Sequence of the second protein:
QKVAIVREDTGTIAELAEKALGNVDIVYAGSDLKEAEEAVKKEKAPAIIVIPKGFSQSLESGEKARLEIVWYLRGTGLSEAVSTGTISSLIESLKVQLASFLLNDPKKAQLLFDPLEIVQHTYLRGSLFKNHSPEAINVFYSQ

Contacts between the two chains:
Residue S100 in the first protein is in contact with residue S100 in the second protein (closest heavy-atom distance 3.1 Å).
Residue L84 in the first protein is in contact with residue F124 in the second protein (closest heavy-atom distance 4.7 Å).
Residue T87 in the first protein interacts with residue F124 in the second protein (closest heavy-atom distance 4.0 Å).
Residue D125 in the first protein is in contact with residue N150 in the second protein (closest heavy-atom distance 3.3 Å).
Residue L89 in the first protein interacts with residue S111 in the second protein (closest heavy-atom distance 4.2 Å).
Residue V107 in the first protein interacts with residue T97 in the second protein (closest heavy-atom distance 3.8 Å).
Residue F124 in the first protein interacts with residue T95 in the second protein (closest heavy-atom distance 3.8 Å).
Residue Q121 in the first protein contacts residue Y153 in the second protein (closest heavy-atom distance 3.6 Å).
Residue G88 in the first protein contacts residue L123 in the second protein (closest heavy-atom distance 4.0 Å).
Residue G96 in the first protein contacts residue E103 in the second protein (closest heavy-atom distance 3.7 Å).
Residue E103 in the first protein contacts residue S99 in the second protein (closest heavy-atom distance 3.6 Å).
Residue V107 in the first protein is in contact with residue V93 in the second protein (closest heavy-atom distance 3.8 Å).
Residue D125 in the first protein contacts residue E146 in the second protein (closest heavy-atom distance 3.9 Å).
Residue N150 in the first protein is in contact with residue K75 in the second protein (closest heavy-atom distance 4.6 Å).
Residue F124 in the first protein contacts residue T87 in the second protein (closest heavy-atom distance 4.0 Å).
Residue L89 in the first protein is in contact with residue L114 in the second protein (closest heavy-atom distance 3.4 Å).
Residue T97 in the first protein is in contact with residue V107 in the second protein (closest heavy-atom distance 3.8 Å).
Residue F124 in the first protein is in contact with residue E91 in the second protein (closest heavy-atom distance 3.9 Å).
Residue G88 in the first protein interacts with residue F124 in the second protein (closest heavy-atom distance 4.3 Å).
Residue L114 in the first protein contacts residue L89 in the second protein (closest heavy-atom distance 3.4 Å).
Residue P145 in the first protein is in contact with residue F124 in the second protein (closest heavy-atom distance 4.3 Å).
Residue A120 in the first protein is in contact with residue Y153 in the second protein (closest heavy-atom distance 3.9 Å).
Residue V107 in the first protein interacts with residue G96 in the second protein (closest heavy-atom distance 3.7 Å).
Residue E103 in the first protein contacts residue E103 in the second protein (closest heavy-atom distance 4.6 Å).
Residue S100 in the first protein contacts residue S104 in the second protein (closest heavy-atom distance 4.4 Å).
Residue L123 in the first protein contacts residue G88 in the second protein (closest heavy-atom distance 4.0 Å).
Residue L89 in the first protein is in contact with residue A110 in the second protein (closest heavy-atom distance 3.1 Å).
Residue S111 in the first protein is in contact with residue L89 in the second protein (closest heavy-atom distance 4.2 Å).
Residue F124 in the first protein interacts with residue G88 in the second protein (closest heavy-atom distance 4.3 Å).
Residue N150 in the first protein is in contact with residue Q121 in the second protein (closest heavy-atom distance 4.2 Å).
Residue T95 in the first protein contacts residue F124 in the second protein (closest heavy-atom distance 3.8 Å).
Residue S100 in the first protein interacts with residue E103 in the second protein (closest heavy-atom distance 3.7 Å).
Residue L123 in the first protein contacts residue L89 in the second protein (closest heavy-atom distance 4.1 Å).
Residue A110 in the first protein is in contact with residue L89 in the second protein (closest heavy-atom distance 3.1 Å).
Residue K75 in the first protein interacts with residue N150 in the second protein (closest heavy-atom distance 4.6 Å).
Residue F124 in the first protein interacts with residue P145 in the second protein (closest heavy-atom distance 4.3 Å).
Residue E103 in the first protein is in contact with residue S100 in the second protein (closest heavy-atom distance 3.7 Å).
Residue V107 in the first protein is in contact with residue A92 in the second protein (closest heavy-atom distance 4.4 Å).
Residue F124 in the first protein is in contact with residue A92 in the second protein (closest heavy-atom distance 3.8 Å).
Residue Y153 in the first protein is in contact with residue A120 in the second protein (closest heavy-atom distance 3.9 Å).
Residue T87 in the first protein is in contact with residue L123 in the second protein (closest heavy-atom distance 4.2 Å).
Residue Y153 in the first protein is in contact with residue Q121 in the second protein (closest heavy-atom distance 3.6 Å).
Residue E146 in the first protein is in contact with residue F124 in the second protein (closest heavy-atom distance 3.6 Å).
Residue A92 in the first protein is in contact with residue L123 in the second protein (closest heavy-atom distance 3.6 Å).
Residue F124 in the first protein is in contact with residue E146 in the second protein (closest heavy-atom distance 3.6 Å).
Residue N150 in the first protein is in contact with residue D125 in the second protein (closest heavy-atom distance 3.3 Å).
Residue Q121 in the first protein is in contact with residue N150 in the second protein (closest heavy-atom distance 4.2 Å).
Residue V93 in the first protein contacts residue V107 in the second protein (closest heavy-atom distance 3.8 Å).
Residue L89 in the first protein contacts residue L123 in the second protein (closest heavy-atom distance 4.1 Å).
Residue E146 in the first protein is in contact with residue D125 in the second protein (closest heavy-atom distance 3.9 Å).
Residue L123 in the first protein contacts residue A92 in the second protein (closest heavy-atom distance 3.6 Å).
Residue L123 in the first protein is in contact with residue T87 in the second protein (closest heavy-atom distance 4.2 Å).
Residue S104 in the first protein interacts with residue S100 in the second protein (closest heavy-atom distance 4.4 Å).
Residue A92 in the first protein contacts residue V107 in the second protein (closest heavy-atom distance 4.4 Å).
Residue A92 in the first protein is in contact with residue F124 in the second protein (closest heavy-atom distance 3.8 Å).
Residue G96 in the first protein contacts residue V107 in the second protein (closest heavy-atom distance 3.7 Å).
Residue E91 in the first protein is in contact with residue F124 in the second protein (closest heavy-atom distance 3.9 Å).
Residue E103 in the first protein interacts with residue G96 in the second protein (closest heavy-atom distance 3.7 Å).
Residue S99 in the first protein interacts with residue E103 in the second protein (closest heavy-atom distance 3.6 Å).
Residue F124 in the first protein interacts with residue L84 in the second protein (closest heavy-atom distance 4.7 Å).

Sequence of the first protein:
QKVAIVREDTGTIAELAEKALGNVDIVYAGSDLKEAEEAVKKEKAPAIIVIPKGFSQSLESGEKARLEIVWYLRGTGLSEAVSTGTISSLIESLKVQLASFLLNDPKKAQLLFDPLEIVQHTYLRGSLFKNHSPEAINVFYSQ

The following describes two proteins that form a bound complex.